Sequence of protein 1:
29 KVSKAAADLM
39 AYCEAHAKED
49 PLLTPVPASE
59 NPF

Interface contacts:
Residue G335 in protein 2 contacts residue P49 in protein 1 (closest heavy-atom distance 3.3 Å).
Residue R59 in protein 2 is in contact with residue F61 in protein 1 (closest heavy-atom distance 4.1 Å).
Residue D334 in protein 2 contacts residue P49 in protein 1 (closest heavy-atom distance 3.5 Å).
Residue R60 in protein 2 is in contact with residue F61 in protein 1 (closest heavy-atom distance 3.3 Å).
Residue K291 in protein 2 interacts with residue D48 in protein 1 (closest heavy-atom distance 4.1 Å).
Residue P247 in protein 2 contacts residue Y40 in protein 1 (closest heavy-atom distance 3.8 Å).
Residue K291 in protein 2 interacts with residue H44 in protein 1 (closest heavy-atom distance 4.2 Å).
Residue N248 in protein 2 contacts residue Y40 in protein 1 (closest heavy-atom distance 3.6 Å).
Residue S292 in protein 2 interacts with residue C41 in protein 1 (closest heavy-atom distance 4.0 Å).
Residue L272 in protein 2 interacts with residue L37 in protein 1 (closest heavy-atom distance 3.7 Å).
Residue N351 in protein 2 interacts with residue N59 in protein 1 (closest heavy-atom distance 3.4 Å).
Residue F246 in protein 2 contacts residue Y40 in protein 1 (closest heavy-atom distance 3.5 Å).
Residue M336 in protein 2 contacts residue E58 in protein 1 (closest heavy-atom distance 3.5 Å).
Residue V51 in protein 2 is in contact with residue L51 in protein 1 (closest heavy-atom distance 3.9 Å).
Residue L263 in protein 2 is in contact with residue L37 in protein 1 (closest heavy-atom distance 4.0 Å).
Residue S290 in protein 2 interacts with residue D48 in protein 1 (closest heavy-atom distance 4.0 Å).
Residue Y96 in protein 2 contacts residue F61 in protein 1 (closest heavy-atom distance 3.5 Å).
Residue S292 in protein 2 is in contact with residue A45 in protein 1 (closest heavy-atom distance 4.5 Å).
Residue M336 in protein 2 interacts with residue N59 in protein 1 (closest heavy-atom distance 4.5 Å).
Residue M56 in protein 2 interacts with residue L50 in protein 1 (closest heavy-atom distance 3.8 Å).
Residue G293 in protein 2 contacts residue C41 in protein 1 (closest heavy-atom distance 4.6 Å).
Residue S292 in protein 2 contacts residue D48 in protein 1 (closest heavy-atom distance 2.7 Å).
Residue M336 in protein 2 contacts residue P49 in protein 1 (closest heavy-atom distance 4.0 Å).
Residue G335 in protein 2 contacts residue L50 in protein 1 (closest heavy-atom distance 3.3 Å).
Residue A310 in protein 2 contacts residue L37 in protein 1 (closest heavy-atom distance 4.6 Å).
Residue K291 in protein 2 interacts with residue Y40 in protein 1 (closest heavy-atom distance 4.3 Å).
Residue A268 in protein 2 contacts residue K32 in protein 1 (closest heavy-atom distance 4.1 Å).
Residue V338 in protein 2 interacts with residue L50 in protein 1 (closest heavy-atom distance 4.3 Å).
Residue R60 in protein 2 contacts residue P60 in protein 1 (closest heavy-atom distance 4.3 Å).
Residue N351 in protein 2 interacts with residue P49 in protein 1 (closest heavy-atom distance 3.9 Å).
Residue S292 in protein 2 interacts with residue L51 in protein 1 (closest heavy-atom distance 4.1 Å).
Residue S290 in protein 2 interacts with residue L51 in protein 1 (closest heavy-atom distance 4.7 Å).
Residue L295 in protein 2 contacts residue L51 in protein 1 (closest heavy-atom distance 3.8 Å).
Residue F246 in protein 2 contacts residue L37 in protein 1 (closest heavy-atom distance 3.8 Å).
Residue R294 in protein 2 interacts with residue L51 in protein 1 (closest heavy-atom distance 3.7 Å).
Residue L311 in protein 2 is in contact with residue M38 in protein 1 (closest heavy-atom distance 4.0 Å).
Residue N250 in protein 2 interacts with residue D36 in protein 1 (closest heavy-atom distance 4.0 Å).
Residue N351 in protein 2 contacts residue F61 in protein 1 (closest heavy-atom distance 4.2 Å).
Residue L272 in protein 2 interacts with residue A33 in protein 1 (closest heavy-atom distance 3.8 Å).
Residue R294 in protein 2 contacts residue C41 in protein 1 (closest heavy-atom distance 3.9 Å).
Residue R294 in protein 2 is in contact with residue D48 in protein 1 (closest heavy-atom distance 4.8 Å).
Residue N351 in protein 2 interacts with residue L50 in protein 1 (closest heavy-atom distance 3.5 Å).
Residue Y96 in protein 2 contacts residue P60 in protein 1 (closest heavy-atom distance 4.0 Å).
Residue R267 in protein 2 contacts residue K32 in protein 1 (closest heavy-atom distance 4.8 Å).
Residue S292 in protein 2 interacts with residue H44 in protein 1 (closest heavy-atom distance 3.6 Å).
Residue S292 in protein 2 interacts with residue Y40 in protein 1 (closest heavy-atom distance 3.3 Å).
Residue D265 in protein 2 contacts residue A33 in protein 1 (closest heavy-atom distance 3.5 Å).
Residue K291 in protein 2 is in contact with residue P49 in protein 1 (closest heavy-atom distance 4.6 Å).
Residue I54 in protein 2 interacts with residue L50 in protein 1 (closest heavy-atom distance 4.1 Å).
Residue S290 in protein 2 is in contact with residue L50 in protein 1 (closest heavy-atom distance 3.7 Å).
Residue K291 in protein 2 contacts residue L50 in protein 1 (closest heavy-atom distance 4.7 Å).
Residue A268 in protein 2 is in contact with residue A33 in protein 1 (closest heavy-atom distance 4.1 Å).
Residue L295 in protein 2 interacts with residue L50 in protein 1 (closest heavy-atom distance 3.8 Å).
Residue I48 in protein 2 interacts with residue M38 in protein 1 (closest heavy-atom distance 4.0 Å).
Residue L311 in protein 2 contacts residue L37 in protein 1 (closest heavy-atom distance 4.2 Å).
Residue A337 in protein 2 interacts with residue F61 in protein 1 (closest heavy-atom distance 3.6 Å).
Residue S95 in protein 2 interacts with residue F61 in protein 1 (closest heavy-atom distance 3.8 Å).
Residue M336 in protein 2 contacts residue P60 in protein 1 (closest heavy-atom distance 3.7 Å).
Residue I349 in protein 2 interacts with residue F61 in protein 1 (closest heavy-atom distance 4.5 Å).
Residue M336 in protein 2 interacts with residue F61 in protein 1 (closest heavy-atom distance 3.4 Å).

Sequence of protein 2:
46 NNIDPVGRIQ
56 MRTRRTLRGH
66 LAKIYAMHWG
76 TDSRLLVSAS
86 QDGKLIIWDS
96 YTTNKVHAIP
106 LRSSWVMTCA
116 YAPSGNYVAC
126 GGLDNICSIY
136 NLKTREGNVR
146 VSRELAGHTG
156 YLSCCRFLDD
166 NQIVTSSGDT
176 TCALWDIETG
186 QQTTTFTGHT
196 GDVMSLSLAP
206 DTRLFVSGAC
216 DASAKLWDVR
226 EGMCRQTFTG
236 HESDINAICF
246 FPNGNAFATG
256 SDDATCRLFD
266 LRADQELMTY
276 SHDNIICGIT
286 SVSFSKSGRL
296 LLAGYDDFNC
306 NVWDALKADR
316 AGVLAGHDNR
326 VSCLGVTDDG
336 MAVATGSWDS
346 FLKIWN

These two protein chains interact to form a complex.